These two protein chains interact to form a complex.

Sequence of the second protein:
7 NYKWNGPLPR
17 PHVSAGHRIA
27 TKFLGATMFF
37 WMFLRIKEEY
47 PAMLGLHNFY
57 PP

Sequence of the first protein:
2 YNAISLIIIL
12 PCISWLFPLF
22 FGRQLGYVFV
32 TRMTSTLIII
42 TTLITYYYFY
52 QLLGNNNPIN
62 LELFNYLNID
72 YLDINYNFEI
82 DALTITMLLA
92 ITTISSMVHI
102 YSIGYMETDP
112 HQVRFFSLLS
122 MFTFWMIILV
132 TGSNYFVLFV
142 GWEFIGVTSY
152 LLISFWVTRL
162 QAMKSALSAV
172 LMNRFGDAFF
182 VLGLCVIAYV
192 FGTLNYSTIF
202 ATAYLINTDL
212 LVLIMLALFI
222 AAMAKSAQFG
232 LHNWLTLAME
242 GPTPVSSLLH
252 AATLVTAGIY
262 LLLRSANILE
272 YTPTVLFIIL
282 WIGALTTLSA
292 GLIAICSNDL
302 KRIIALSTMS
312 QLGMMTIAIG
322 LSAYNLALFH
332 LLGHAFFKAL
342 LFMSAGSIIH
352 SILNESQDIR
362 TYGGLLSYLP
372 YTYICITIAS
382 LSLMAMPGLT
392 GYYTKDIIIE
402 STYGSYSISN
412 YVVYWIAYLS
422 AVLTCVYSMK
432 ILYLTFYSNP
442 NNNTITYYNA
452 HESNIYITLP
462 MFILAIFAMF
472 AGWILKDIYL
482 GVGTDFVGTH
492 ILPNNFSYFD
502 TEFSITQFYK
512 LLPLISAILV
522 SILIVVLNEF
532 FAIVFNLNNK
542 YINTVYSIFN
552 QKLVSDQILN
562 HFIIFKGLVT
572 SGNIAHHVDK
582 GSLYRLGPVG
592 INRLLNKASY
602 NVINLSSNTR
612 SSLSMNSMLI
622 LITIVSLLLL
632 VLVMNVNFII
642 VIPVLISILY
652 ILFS

Interface contacts:
Residue Y449 in the first protein interacts with residue N7 in the second protein (closest heavy-atom distance 3.7 Å).
Residue C376 in the first protein contacts residue L30 in the second protein (closest heavy-atom distance 4.1 Å).
Residue E453 in the first protein is in contact with residue H23 in the second protein (closest heavy-atom distance 3.6 Å).
Residue L390 in the first protein interacts with residue M38 in the second protein (closest heavy-atom distance 3.6 Å).
Residue G389 in the first protein interacts with residue M38 in the second protein (closest heavy-atom distance 4.1 Å).
Residue Y372 in the first protein interacts with residue L30 in the second protein (closest heavy-atom distance 3.7 Å).
Residue I375 in the first protein interacts with residue T27 in the second protein (closest heavy-atom distance 4.0 Å).
Residue Y369 in the first protein is in contact with residue P17 in the second protein (closest heavy-atom distance 3.5 Å).
Residue F463 in the first protein interacts with residue L30 in the second protein (closest heavy-atom distance 3.7 Å).
Residue M470 in the first protein is in contact with residue W37 in the second protein (closest heavy-atom distance 3.5 Å).
Residue S454 in the first protein is in contact with residue H23 in the second protein (closest heavy-atom distance 3.9 Å).
Residue P371 in the first protein is in contact with residue T27 in the second protein (closest heavy-atom distance 3.5 Å).
Residue Y369 in the first protein contacts residue P15 in the second protein (closest heavy-atom distance 4.2 Å).
Residue I446 in the first protein contacts residue W10 in the second protein (closest heavy-atom distance 3.5 Å).
Residue M470 in the first protein contacts residue M34 in the second protein (closest heavy-atom distance 3.6 Å).
Residue Y394 in the first protein contacts residue R41 in the second protein (closest heavy-atom distance 3.7 Å).
Residue K477 in the first protein is in contact with residue E45 in the second protein (closest heavy-atom distance 3.4 Å).
Residue W474 in the first protein contacts residue E45 in the second protein (closest heavy-atom distance 4.2 Å).
Residue F463 in the first protein contacts residue F29 in the second protein (closest heavy-atom distance 4.1 Å).
Residue T445 in the first protein is in contact with residue W10 in the second protein (closest heavy-atom distance 3.6 Å).
Residue Y394 in the first protein interacts with residue E45 in the second protein (closest heavy-atom distance 2.8 Å).
Residue Y449 in the first protein interacts with residue P15 in the second protein (closest heavy-atom distance 3.9 Å).
Residue I506 in the first protein contacts residue Y56 in the second protein (closest heavy-atom distance 4.1 Å).
Residue Y372 in the first protein contacts residue A26 in the second protein (closest heavy-atom distance 4.1 Å).
Residue K511 in the first protein is in contact with residue A48 in the second protein (closest heavy-atom distance 3.3 Å).
Residue P371 in the first protein contacts residue V19 in the second protein (closest heavy-atom distance 4.3 Å).
Residue M470 in the first protein is in contact with residue T33 in the second protein (closest heavy-atom distance 3.6 Å).
Residue Q508 in the first protein contacts residue G51 in the second protein (closest heavy-atom distance 3.9 Å).
Residue G389 in the first protein is in contact with residue W37 in the second protein (closest heavy-atom distance 3.3 Å).
Residue P388 in the first protein contacts residue I42 in the second protein (closest heavy-atom distance 3.8 Å).
Residue S505 in the first protein is in contact with residue Y56 in the second protein (closest heavy-atom distance 2.4 Å).
Residue T378 in the first protein interacts with residue M34 in the second protein (closest heavy-atom distance 4.5 Å).
Residue F504 in the first protein is in contact with residue F55 in the second protein (closest heavy-atom distance 3.4 Å).
Residue S368 in the first protein contacts residue P17 in the second protein (closest heavy-atom distance 3.5 Å).
Residue Y448 in the first protein interacts with residue L14 in the second protein (closest heavy-atom distance 4.2 Å).
Residue Q508 in the first protein interacts with residue L50 in the second protein (closest heavy-atom distance 4.0 Å).
Residue Y369 in the first protein interacts with residue V19 in the second protein (closest heavy-atom distance 4.0 Å).
Residue Y372 in the first protein interacts with residue T27 in the second protein (closest heavy-atom distance 3.6 Å).
Residue W474 in the first protein is in contact with residue W37 in the second protein (closest heavy-atom distance 3.5 Å).
Residue Y369 in the first protein contacts residue L14 in the second protein (closest heavy-atom distance 3.9 Å).
Residue F504 in the first protein contacts residue Y56 in the second protein (closest heavy-atom distance 4.3 Å).
Residue T459 in the first protein contacts residue H23 in the second protein (closest heavy-atom distance 4.2 Å).
Residue I379 in the first protein is in contact with residue M34 in the second protein (closest heavy-atom distance 3.6 Å).
Residue W474 in the first protein contacts residue R41 in the second protein (closest heavy-atom distance 3.0 Å).
Residue Q508 in the first protein interacts with residue L52 in the second protein (closest heavy-atom distance 4.2 Å).
Residue P388 in the first protein is in contact with residue M49 in the second protein (closest heavy-atom distance 3.4 Å).
Residue K511 in the first protein contacts residue M49 in the second protein (closest heavy-atom distance 3.7 Å).
Residue T507 in the first protein contacts residue Y56 in the second protein (closest heavy-atom distance 3.3 Å).
Residue L512 in the first protein interacts with residue L50 in the second protein (closest heavy-atom distance 4.0 Å).
Residue I375 in the first protein contacts residue G31 in the second protein (closest heavy-atom distance 3.8 Å).
Residue Y449 in the first protein interacts with residue W10 in the second protein (closest heavy-atom distance 4.4 Å).
Residue T445 in the first protein is in contact with residue L14 in the second protein (closest heavy-atom distance 3.2 Å).
Residue Y449 in the first protein interacts with residue K9 in the second protein (closest heavy-atom distance 2.9 Å).
Residue Y393 in the first protein is in contact with residue M49 in the second protein (closest heavy-atom distance 3.3 Å).
Residue L382 in the first protein is in contact with residue M34 in the second protein (closest heavy-atom distance 3.7 Å).
Residue I375 in the first protein is in contact with residue L30 in the second protein (closest heavy-atom distance 3.8 Å).
Residue G389 in the first protein is in contact with residue R41 in the second protein (closest heavy-atom distance 3.6 Å).
Residue E453 in the first protein is in contact with residue V19 in the second protein (closest heavy-atom distance 4.1 Å).
Residue F471 in the first protein interacts with residue W37 in the second protein (closest heavy-atom distance 3.5 Å).
Residue Y449 in the first protein is in contact with residue L14 in the second protein (closest heavy-atom distance 3.4 Å).